Sequence of the second protein:
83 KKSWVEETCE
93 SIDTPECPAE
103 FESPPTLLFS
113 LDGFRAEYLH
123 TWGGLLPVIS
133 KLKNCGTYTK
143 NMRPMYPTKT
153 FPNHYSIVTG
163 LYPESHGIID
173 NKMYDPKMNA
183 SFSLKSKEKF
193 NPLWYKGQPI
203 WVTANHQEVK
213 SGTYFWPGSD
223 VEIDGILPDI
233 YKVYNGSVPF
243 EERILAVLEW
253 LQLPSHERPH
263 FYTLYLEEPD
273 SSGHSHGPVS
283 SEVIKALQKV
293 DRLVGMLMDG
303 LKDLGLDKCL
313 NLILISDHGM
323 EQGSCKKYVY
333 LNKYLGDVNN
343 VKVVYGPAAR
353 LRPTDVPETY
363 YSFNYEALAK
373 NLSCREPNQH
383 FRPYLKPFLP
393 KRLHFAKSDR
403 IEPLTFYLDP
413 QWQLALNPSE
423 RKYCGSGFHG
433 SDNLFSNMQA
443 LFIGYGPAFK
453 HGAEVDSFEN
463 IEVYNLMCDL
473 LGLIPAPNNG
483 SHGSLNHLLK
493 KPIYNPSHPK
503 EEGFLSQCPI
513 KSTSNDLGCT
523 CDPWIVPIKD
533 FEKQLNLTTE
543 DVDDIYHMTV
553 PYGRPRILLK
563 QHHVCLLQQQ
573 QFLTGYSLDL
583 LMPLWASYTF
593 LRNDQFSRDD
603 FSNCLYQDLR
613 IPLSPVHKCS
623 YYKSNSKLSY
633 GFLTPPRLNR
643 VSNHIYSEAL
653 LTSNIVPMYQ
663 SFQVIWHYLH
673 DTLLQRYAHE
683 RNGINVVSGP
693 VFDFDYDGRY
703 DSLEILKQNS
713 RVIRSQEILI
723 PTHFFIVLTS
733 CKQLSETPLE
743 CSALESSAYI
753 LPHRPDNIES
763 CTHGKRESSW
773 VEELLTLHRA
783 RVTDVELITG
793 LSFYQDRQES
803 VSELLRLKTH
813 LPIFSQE

The following describes two proteins that form a bound complex.

Sequence of the first protein:
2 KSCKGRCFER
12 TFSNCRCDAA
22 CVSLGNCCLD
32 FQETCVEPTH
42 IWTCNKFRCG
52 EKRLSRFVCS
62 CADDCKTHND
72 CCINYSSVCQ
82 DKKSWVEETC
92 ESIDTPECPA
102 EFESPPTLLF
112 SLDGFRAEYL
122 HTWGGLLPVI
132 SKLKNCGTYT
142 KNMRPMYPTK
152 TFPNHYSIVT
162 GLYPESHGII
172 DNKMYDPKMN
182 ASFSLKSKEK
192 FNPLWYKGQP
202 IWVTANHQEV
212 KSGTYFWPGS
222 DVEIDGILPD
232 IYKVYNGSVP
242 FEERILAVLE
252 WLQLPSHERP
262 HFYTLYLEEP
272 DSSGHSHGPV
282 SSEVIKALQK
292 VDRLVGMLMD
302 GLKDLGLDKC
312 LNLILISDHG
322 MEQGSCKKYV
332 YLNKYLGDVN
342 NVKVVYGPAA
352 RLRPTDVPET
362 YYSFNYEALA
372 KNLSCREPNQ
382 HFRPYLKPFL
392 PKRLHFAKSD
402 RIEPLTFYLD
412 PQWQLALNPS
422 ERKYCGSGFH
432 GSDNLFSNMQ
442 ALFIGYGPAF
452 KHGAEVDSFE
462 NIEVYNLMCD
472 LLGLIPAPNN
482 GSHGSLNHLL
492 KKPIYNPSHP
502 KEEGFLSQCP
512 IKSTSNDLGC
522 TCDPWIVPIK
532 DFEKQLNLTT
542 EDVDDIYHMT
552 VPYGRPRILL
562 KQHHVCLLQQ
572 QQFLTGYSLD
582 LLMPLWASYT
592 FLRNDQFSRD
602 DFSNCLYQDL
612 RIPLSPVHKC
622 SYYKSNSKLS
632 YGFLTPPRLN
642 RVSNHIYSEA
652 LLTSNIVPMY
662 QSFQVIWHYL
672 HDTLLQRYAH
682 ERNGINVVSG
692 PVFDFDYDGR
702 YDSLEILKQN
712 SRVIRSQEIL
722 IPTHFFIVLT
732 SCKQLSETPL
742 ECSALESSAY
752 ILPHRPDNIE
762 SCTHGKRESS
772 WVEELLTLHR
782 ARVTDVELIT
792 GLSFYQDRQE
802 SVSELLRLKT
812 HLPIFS

Contacts between the two chains:
Residue F9 in the first protein contacts residue D305 in the second protein (closest heavy-atom distance 3.8 Å).
Residue W43 in the first protein is in contact with residue R294 in the second protein (closest heavy-atom distance 3.6 Å).
Residue V281 in the first protein is in contact with residue W124 in the second protein (closest heavy-atom distance 3.9 Å).
Residue H41 in the first protein is in contact with residue M298 in the second protein (closest heavy-atom distance 3.7 Å).
Residue S283 in the first protein interacts with residue L127 in the second protein (closest heavy-atom distance 3.5 Å).
Residue I286 in the first protein contacts residue W124 in the second protein (closest heavy-atom distance 3.6 Å).
Residue T123 in the first protein interacts with residue S283 in the second protein (closest heavy-atom distance 2.8 Å).
Residue S283 in the first protein interacts with residue T123 in the second protein (closest heavy-atom distance 2.7 Å).
Residue R57 in the first protein is in contact with residue K83 in the second protein (closest heavy-atom distance 3.1 Å).
Residue S282 in the first protein contacts residue W124 in the second protein (closest heavy-atom distance 3.5 Å).
Residue W124 in the first protein interacts with residue I286 in the second protein (closest heavy-atom distance 3.6 Å).
Residue T40 in the first protein contacts residue R294 in the second protein (closest heavy-atom distance 3.7 Å).
Residue S56 in the first protein contacts residue K84 in the second protein (closest heavy-atom distance 4.1 Å).
Residue S56 in the first protein is in contact with residue S85 in the second protein (closest heavy-atom distance 3.5 Å).
Residue H41 in the first protein contacts residue L295 in the second protein (closest heavy-atom distance 3.6 Å).
Residue S283 in the first protein contacts residue G125 in the second protein (closest heavy-atom distance 3.8 Å).
Residue S282 in the first protein contacts residue T123 in the second protein (closest heavy-atom distance 4.2 Å).
Residue R57 in the first protein is in contact with residue S85 in the second protein (closest heavy-atom distance 3.6 Å).
Residue L55 in the first protein is in contact with residue K83 in the second protein (closest heavy-atom distance 3.5 Å).
Residue K287 in the first protein contacts residue L127 in the second protein (closest heavy-atom distance 3.7 Å).
Residue H41 in the first protein is in contact with residue E243 in the second protein (closest heavy-atom distance 3.0 Å).
Residue L127 in the first protein is in contact with residue I286 in the second protein (closest heavy-atom distance 3.9 Å).
Residue S56 in the first protein interacts with residue E88 in the second protein (closest heavy-atom distance 3.0 Å).
Residue K287 in the first protein contacts residue G126 in the second protein (closest heavy-atom distance 3.1 Å).
Residue L127 in the first protein is in contact with residue K287 in the second protein (closest heavy-atom distance 3.8 Å).
Residue S283 in the first protein contacts residue G126 in the second protein (closest heavy-atom distance 3.4 Å).
Residue G126 in the first protein is in contact with residue S283 in the second protein (closest heavy-atom distance 3.6 Å).
Residue T40 in the first protein is in contact with residue M298 in the second protein (closest heavy-atom distance 4.2 Å).
Residue H41 in the first protein is in contact with residue R294 in the second protein (closest heavy-atom distance 3.5 Å).
Residue W124 in the first protein interacts with residue V281 in the second protein (closest heavy-atom distance 4.3 Å).
Residue V23 in the first protein is in contact with residue Q254 in the second protein (closest heavy-atom distance 4.5 Å).
Residue V37 in the first protein contacts residue M298 in the second protein (closest heavy-atom distance 4.0 Å).
Residue A21 in the first protein is in contact with residue L306 in the second protein (closest heavy-atom distance 4.6 Å).
Residue T123 in the first protein is in contact with residue V281 in the second protein (closest heavy-atom distance 3.7 Å).
Residue S283 in the first protein contacts residue W124 in the second protein (closest heavy-atom distance 3.1 Å).
Residue V59 in the first protein contacts residue R294 in the second protein (closest heavy-atom distance 3.5 Å).
Residue T40 in the first protein is in contact with residue D301 in the second protein (closest heavy-atom distance 4.5 Å).
Residue S56 in the first protein interacts with residue K83 in the second protein (closest heavy-atom distance 3.6 Å).
Residue T123 in the first protein interacts with residue S282 in the second protein (closest heavy-atom distance 4.4 Å).
Residue L127 in the first protein contacts residue S283 in the second protein (closest heavy-atom distance 3.5 Å).
Residue W124 in the first protein is in contact with residue W124 in the second protein (closest heavy-atom distance 3.7 Å).
Residue V281 in the first protein contacts residue V281 in the second protein (closest heavy-atom distance 4.3 Å).
Residue G125 in the first protein is in contact with residue S283 in the second protein (closest heavy-atom distance 4.0 Å).
Residue A20 in the first protein interacts with residue L306 in the second protein (closest heavy-atom distance 4.1 Å).
Residue S24 in the first protein interacts with residue E251 in the second protein (closest heavy-atom distance 3.6 Å).
Residue G126 in the first protein contacts residue K287 in the second protein (closest heavy-atom distance 3.4 Å).
Residue V23 in the first protein interacts with residue E251 in the second protein (closest heavy-atom distance 3.4 Å).
Residue A20 in the first protein is in contact with residue D305 in the second protein (closest heavy-atom distance 4.2 Å).
Residue A21 in the first protein contacts residue Q254 in the second protein (closest heavy-atom distance 3.1 Å).
Residue V23 in the first protein contacts residue L247 in the second protein (closest heavy-atom distance 4.2 Å).
Residue S24 in the first protein is in contact with residue Q254 in the second protein (closest heavy-atom distance 3.5 Å).
Residue A20 in the first protein contacts residue Q254 in the second protein (closest heavy-atom distance 3.3 Å).
Residue W124 in the first protein interacts with residue S283 in the second protein (closest heavy-atom distance 3.3 Å).
Residue Q33 in the first protein interacts with residue L247 in the second protein (closest heavy-atom distance 3.2 Å).
Residue I286 in the first protein is in contact with residue L127 in the second protein (closest heavy-atom distance 3.8 Å).
Residue R57 in the first protein interacts with residue D305 in the second protein (closest heavy-atom distance 2.7 Å).
Residue A20 in the first protein is in contact with residue G302 in the second protein (closest heavy-atom distance 4.7 Å).
Residue V281 in the first protein contacts residue T123 in the second protein (closest heavy-atom distance 3.2 Å).
Residue W124 in the first protein is in contact with residue S282 in the second protein (closest heavy-atom distance 3.6 Å).
Residue R57 in the first protein interacts with residue D301 in the second protein (closest heavy-atom distance 3.6 Å).